Residue-level contacts at the interface:
Residue K29 in the first protein interacts with residue S48 in the second protein (closest heavy-atom distance 4.9 Å).
Residue Y30 in the first protein is in contact with residue R41 in the second protein (closest heavy-atom distance 4.8 Å).
Residue Y30 in the first protein contacts residue A44 in the second protein (closest heavy-atom distance 4.1 Å).
Residue Y30 in the first protein is in contact with residue D40 in the second protein (closest heavy-atom distance 3.2 Å).
Residue Y148 in the first protein contacts residue A38 in the second protein (closest heavy-atom distance 3.1 Å).
Residue Y26 in the first protein is in contact with residue R41 in the second protein (closest heavy-atom distance 4.8 Å).
Residue N25 in the first protein interacts with residue R41 in the second protein (closest heavy-atom distance 3.8 Å).
Residue Y33 in the first protein is in contact with residue L47 in the second protein (closest heavy-atom distance 3.5 Å).
Residue Y148 in the first protein is in contact with residue S37 in the second protein (closest heavy-atom distance 4.4 Å).
Residue Y33 in the first protein contacts residue A44 in the second protein (closest heavy-atom distance 4.8 Å).
Residue K68 in the first protein interacts with residue D40 in the second protein (closest heavy-atom distance 2.2 Å).
Residue Y148 in the first protein contacts residue E39 in the second protein (closest heavy-atom distance 4.3 Å).
Residue Y33 in the first protein is in contact with residue D40 in the second protein (closest heavy-atom distance 4.6 Å).

Sequence of the second protein:
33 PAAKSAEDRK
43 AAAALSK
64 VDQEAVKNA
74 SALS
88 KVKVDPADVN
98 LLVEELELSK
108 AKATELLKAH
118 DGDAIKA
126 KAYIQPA

Sequence of the first protein:
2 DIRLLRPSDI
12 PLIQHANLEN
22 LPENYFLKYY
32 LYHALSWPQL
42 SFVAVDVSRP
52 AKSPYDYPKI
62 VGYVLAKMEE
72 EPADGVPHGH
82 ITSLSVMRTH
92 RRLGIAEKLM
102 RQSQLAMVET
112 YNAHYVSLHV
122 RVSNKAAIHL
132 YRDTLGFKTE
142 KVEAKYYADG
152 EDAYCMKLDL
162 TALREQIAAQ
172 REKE

The following describes two proteins that form a bound complex.